Sequence of the first protein:
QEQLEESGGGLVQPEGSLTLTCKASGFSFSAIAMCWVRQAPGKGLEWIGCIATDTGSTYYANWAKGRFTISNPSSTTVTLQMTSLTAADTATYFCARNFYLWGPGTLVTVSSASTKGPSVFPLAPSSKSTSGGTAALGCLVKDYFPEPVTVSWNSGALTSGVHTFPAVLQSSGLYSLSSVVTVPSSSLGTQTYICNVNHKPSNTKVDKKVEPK

Sequence of the second protein:
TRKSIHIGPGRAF

The following describes two proteins that form a bound complex.

Residue-level contacts at the interface:
Residue A33 in the first protein is in contact with residue F15 in the second protein (closest heavy-atom distance 4.0 Å).
Residue W47 in the first protein contacts residue I7 in the second protein (closest heavy-atom distance 4.5 Å).
Residue Y100 in the first protein is in contact with residue P11 in the second protein (closest heavy-atom distance 3.4 Å).
Residue I32 in the first protein contacts residue F15 in the second protein (closest heavy-atom distance 4.1 Å).
Residue C50 in the first protein is in contact with residue I7 in the second protein (closest heavy-atom distance 3.7 Å).
Residue N98 in the first protein is in contact with residue A14 in the second protein (closest heavy-atom distance 2.9 Å).
Residue N98 in the first protein is in contact with residue G10 in the second protein (closest heavy-atom distance 3.1 Å).
Residue Y59 in the first protein interacts with residue I7 in the second protein (closest heavy-atom distance 4.4 Å).
Residue N98 in the first protein contacts residue F15 in the second protein (closest heavy-atom distance 4.8 Å).
Residue N98 in the first protein is in contact with residue R13 in the second protein (closest heavy-atom distance 4.3 Å).
Residue A33 in the first protein is in contact with residue I7 in the second protein (closest heavy-atom distance 3.8 Å).
Residue N98 in the first protein contacts residue I7 in the second protein (closest heavy-atom distance 4.0 Å).
Residue A31 in the first protein contacts residue A14 in the second protein (closest heavy-atom distance 3.5 Å).
Residue I32 in the first protein is in contact with residue A14 in the second protein (closest heavy-atom distance 3.6 Å).
Residue Y59 in the first protein contacts residue F15 in the second protein (closest heavy-atom distance 4.8 Å).
Residue F99 in the first protein is in contact with residue I7 in the second protein (closest heavy-atom distance 3.9 Å).
Residue Y100 in the first protein is in contact with residue G10 in the second protein (closest heavy-atom distance 3.4 Å).
Residue A33 in the first protein interacts with residue A14 in the second protein (closest heavy-atom distance 4.0 Å).
Residue N98 in the first protein contacts residue H8 in the second protein (closest heavy-atom distance 2.9 Å).
Residue D54 in the first protein is in contact with residue R4 in the second protein (closest heavy-atom distance 2.6 Å).
Residue F99 in the first protein contacts residue G10 in the second protein (closest heavy-atom distance 5.0 Å).
Residue Y100 in the first protein contacts residue G12 in the second protein (closest heavy-atom distance 4.9 Å).
Residue A31 in the first protein interacts with residue R4 in the second protein (closest heavy-atom distance 3.9 Å).
Residue F99 in the first protein interacts with residue I9 in the second protein (closest heavy-atom distance 4.1 Å).
Residue N98 in the first protein is in contact with residue I9 in the second protein (closest heavy-atom distance 4.0 Å).
Residue A52 in the first protein is in contact with residue R4 in the second protein (closest heavy-atom distance 3.7 Å).
Residue A52 in the first protein interacts with residue F15 in the second protein (closest heavy-atom distance 3.6 Å).
Residue T55 in the first protein is in contact with residue R4 in the second protein (closest heavy-atom distance 3.8 Å).
Residue C35 in the first protein interacts with residue I7 in the second protein (closest heavy-atom distance 4.7 Å).
Residue A31 in the first protein contacts residue F15 in the second protein (closest heavy-atom distance 3.9 Å).